These two protein chains interact to form a complex.

Residue-level contacts at the interface:
Residue I124 in protein 2 contacts residue W108 in protein 1 (closest heavy-atom distance 3.6 Å).
Residue I203 in protein 2 contacts residue L129 in protein 1 (closest heavy-atom distance 3.8 Å).
Residue R306 in protein 2 is in contact with residue L146 in protein 1 (closest heavy-atom distance 4.5 Å).
Residue L325 in protein 2 contacts residue Q139 in protein 1 (closest heavy-atom distance 4.5 Å).
Residue D82 in protein 2 is in contact with residue W108 in protein 1 (closest heavy-atom distance 3.9 Å).
Residue H30 in protein 2 is in contact with residue R145 in protein 1 (closest heavy-atom distance 3.9 Å).
Residue I78 in protein 2 contacts residue C103 in protein 1 (closest heavy-atom distance 3.4 Å).
Residue K158 in protein 2 contacts residue L120 in protein 1 (closest heavy-atom distance 4.2 Å).
Residue Q122 in protein 2 is in contact with residue K109 in protein 1 (closest heavy-atom distance 2.9 Å).
Residue D82 in protein 2 is in contact with residue Q107 in protein 1 (closest heavy-atom distance 3.4 Å).
Residue P12 in protein 2 is in contact with residue I141 in protein 1 (closest heavy-atom distance 4.6 Å).
Residue W112 in protein 2 is in contact with residue I106 in protein 1 (closest heavy-atom distance 4.2 Å).
Residue Q122 in protein 2 interacts with residue W108 in protein 1 (closest heavy-atom distance 3.5 Å).
Residue E206 in protein 2 is in contact with residue K127 in protein 1 (closest heavy-atom distance 4.4 Å).
Residue R123 in protein 2 is in contact with residue F124 in protein 1 (closest heavy-atom distance 3.6 Å).
Residue I111 in protein 2 is in contact with residue W108 in protein 1 (closest heavy-atom distance 3.2 Å).
Residue Y284 in protein 2 contacts residue L142 in protein 1 (closest heavy-atom distance 4.3 Å).
Residue W99 in protein 2 contacts residue F124 in protein 1 (closest heavy-atom distance 3.8 Å).
Residue G326 in protein 2 contacts residue K138 in protein 1 (closest heavy-atom distance 4.4 Å).
Residue R110 in protein 2 interacts with residue W108 in protein 1 (closest heavy-atom distance 3.7 Å).
Residue N139 in protein 2 interacts with residue L129 in protein 1 (closest heavy-atom distance 3.8 Å).
Residue L157 in protein 2 contacts residue E125 in protein 1 (closest heavy-atom distance 4.1 Å).
Residue Q122 in protein 2 interacts with residue N112 in protein 1 (closest heavy-atom distance 3.7 Å).
Residue N139 in protein 2 interacts with residue S128 in protein 1 (closest heavy-atom distance 3.1 Å).
Residue S80 in protein 2 contacts residue I106 in protein 1 (closest heavy-atom distance 2.9 Å).
Residue G326 in protein 2 interacts with residue G137 in protein 1 (closest heavy-atom distance 3.6 Å).
Residue N139 in protein 2 contacts residue K127 in protein 1 (closest heavy-atom distance 3.7 Å).
Residue C121 in protein 2 is in contact with residue L123 in protein 1 (closest heavy-atom distance 4.1 Å).
Residue R306 in protein 2 interacts with residue R145 in protein 1 (closest heavy-atom distance 3.0 Å).
Residue P138 in protein 2 interacts with residue S128 in protein 1 (closest heavy-atom distance 4.3 Å).
Residue W112 in protein 2 contacts residue W108 in protein 1 (closest heavy-atom distance 3.5 Å).
Residue Y284 in protein 2 is in contact with residue L146 in protein 1 (closest heavy-atom distance 4.6 Å).
Residue I78 in protein 2 is in contact with residue K104 in protein 1 (closest heavy-atom distance 3.2 Å).
Residue A141 in protein 2 contacts residue K127 in protein 1 (closest heavy-atom distance 4.3 Å).
Residue G83 in protein 2 is in contact with residue W108 in protein 1 (closest heavy-atom distance 4.0 Å).
Residue L325 in protein 2 interacts with residue K138 in protein 1 (closest heavy-atom distance 4.6 Å).
Residue K158 in protein 2 is in contact with residue E125 in protein 1 (closest heavy-atom distance 3.7 Å).
Residue D281 in protein 2 contacts residue L142 in protein 1 (closest heavy-atom distance 3.3 Å).
Residue L157 in protein 2 contacts residue L120 in protein 1 (closest heavy-atom distance 4.6 Å).
Residue R123 in protein 2 contacts residue E125 in protein 1 (closest heavy-atom distance 4.7 Å).
Residue W112 in protein 2 contacts residue Q107 in protein 1 (closest heavy-atom distance 3.7 Å).
Residue Q140 in protein 2 interacts with residue S128 in protein 1 (closest heavy-atom distance 4.4 Å).
Residue A29 in protein 2 interacts with residue R145 in protein 1 (closest heavy-atom distance 3.1 Å).
Residue Q120 in protein 2 contacts residue S113 in protein 1 (closest heavy-atom distance 3.4 Å).
Residue S80 in protein 2 interacts with residue N105 in protein 1 (closest heavy-atom distance 3.3 Å).
Residue D82 in protein 2 interacts with residue I106 in protein 1 (closest heavy-atom distance 2.9 Å).
Residue V13 in protein 2 interacts with residue I141 in protein 1 (closest heavy-atom distance 4.2 Å).
Residue G326 in protein 2 contacts residue S136 in protein 1 (closest heavy-atom distance 4.4 Å).
Residue L325 in protein 2 is in contact with residue S140 in protein 1 (closest heavy-atom distance 3.9 Å).
Residue P77 in protein 2 is in contact with residue C103 in protein 1 (closest heavy-atom distance 3.2 Å).
Residue Y81 in protein 2 is in contact with residue I106 in protein 1 (closest heavy-atom distance 3.6 Å).
Residue C121 in protein 2 is in contact with residue F124 in protein 1 (closest heavy-atom distance 4.0 Å).
Residue R98 in protein 2 is in contact with residue K126 in protein 1 (closest heavy-atom distance 4.5 Å).
Residue R123 in protein 2 interacts with residue L120 in protein 1 (closest heavy-atom distance 3.9 Å).
Residue G326 in protein 2 interacts with residue Q139 in protein 1 (closest heavy-atom distance 3.7 Å).
Residue D281 in protein 2 is in contact with residue Q139 in protein 1 (closest heavy-atom distance 3.3 Å).
Residue Q120 in protein 2 contacts residue N112 in protein 1 (closest heavy-atom distance 3.4 Å).
Residue S80 in protein 2 interacts with residue K104 in protein 1 (closest heavy-atom distance 2.9 Å).
Residue I79 in protein 2 contacts residue K104 in protein 1 (closest heavy-atom distance 3.5 Å).
Residue K158 in protein 2 is in contact with residue K121 in protein 1 (closest heavy-atom distance 3.5 Å).

Sequence of protein 2:
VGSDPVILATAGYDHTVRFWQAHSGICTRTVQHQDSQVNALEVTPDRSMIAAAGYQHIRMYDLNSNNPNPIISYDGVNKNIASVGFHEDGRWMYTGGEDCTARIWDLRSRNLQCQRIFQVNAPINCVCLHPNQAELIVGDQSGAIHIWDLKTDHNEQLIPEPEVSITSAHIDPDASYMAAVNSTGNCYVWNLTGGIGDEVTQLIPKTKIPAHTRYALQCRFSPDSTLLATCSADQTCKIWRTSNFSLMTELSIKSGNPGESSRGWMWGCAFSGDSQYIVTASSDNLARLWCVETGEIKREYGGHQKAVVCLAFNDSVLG

Sequence of protein 1:
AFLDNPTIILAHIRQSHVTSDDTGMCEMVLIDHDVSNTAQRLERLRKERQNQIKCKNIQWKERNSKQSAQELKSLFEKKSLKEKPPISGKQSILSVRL